Sequence of the first protein:
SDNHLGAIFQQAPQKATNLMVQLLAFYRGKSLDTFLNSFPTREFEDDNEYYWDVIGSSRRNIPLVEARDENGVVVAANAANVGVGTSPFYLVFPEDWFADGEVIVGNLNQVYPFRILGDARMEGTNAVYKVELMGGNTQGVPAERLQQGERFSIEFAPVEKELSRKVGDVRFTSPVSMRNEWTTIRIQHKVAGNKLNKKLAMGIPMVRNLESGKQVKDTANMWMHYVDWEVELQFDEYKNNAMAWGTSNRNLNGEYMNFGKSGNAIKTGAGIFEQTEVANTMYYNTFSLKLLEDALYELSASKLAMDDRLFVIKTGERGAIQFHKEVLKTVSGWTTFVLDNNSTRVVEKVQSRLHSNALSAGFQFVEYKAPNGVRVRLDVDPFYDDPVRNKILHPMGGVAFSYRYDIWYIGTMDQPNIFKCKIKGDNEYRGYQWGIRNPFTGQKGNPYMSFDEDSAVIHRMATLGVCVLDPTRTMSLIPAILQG

The following describes two proteins that form a bound complex.

Interface contacts:
Residue M142 in the first protein interacts with residue D283 in the second protein (closest heavy-atom distance 3.0 Å).
Residue S77 in the first protein is in contact with residue L110 in the second protein (closest heavy-atom distance 3.5 Å).
Residue E318 in the first protein contacts residue Y119 in the second protein (closest heavy-atom distance 3.2 Å).
Residue L272 in the first protein interacts with residue S151 in the second protein (closest heavy-atom distance 3.7 Å).
Residue M302 in the first protein is in contact with residue N144 in the second protein (closest heavy-atom distance 3.3 Å).
Residue T306 in the first protein interacts with residue I123 in the second protein (closest heavy-atom distance 3.5 Å).
Residue V298 in the first protein contacts residue K148 in the second protein (closest heavy-atom distance 3.5 Å).
Residue L272 in the first protein is in contact with residue E150 in the second protein (closest heavy-atom distance 3.3 Å).
Residue T306 in the first protein is in contact with residue E121 in the second protein (closest heavy-atom distance 3.7 Å).
Residue S77 in the first protein contacts residue D114 in the second protein (closest heavy-atom distance 3.0 Å).
Residue E143 in the first protein contacts residue T68 in the second protein (closest heavy-atom distance 3.4 Å).
Residue R80 in the first protein is in contact with residue L110 in the second protein (closest heavy-atom distance 3.5 Å).
Residue G144 in the first protein contacts residue R9 in the second protein (closest heavy-atom distance 3.1 Å).
Residue R171 in the first protein interacts with residue E112 in the second protein (closest heavy-atom distance 3.4 Å).
Residue E143 in the first protein is in contact with residue L73 in the second protein (closest heavy-atom distance 3.5 Å).
Residue N300 in the first protein interacts with residue Y116 in the second protein (closest heavy-atom distance 2.8 Å).
Residue E318 in the first protein interacts with residue R101 in the second protein (closest heavy-atom distance 3.4 Å).
Residue A315 in the first protein interacts with residue Y119 in the second protein (closest heavy-atom distance 3.4 Å).
Residue A299 in the first protein interacts with residue Y116 in the second protein (closest heavy-atom distance 3.4 Å).
Residue R79 in the first protein interacts with residue E112 in the second protein (closest heavy-atom distance 3.8 Å).
Residue K310 in the first protein is in contact with residue I99 in the second protein (closest heavy-atom distance 3.8 Å).
Residue M142 in the first protein is in contact with residue R9 in the second protein (closest heavy-atom distance 3.7 Å).
Residue N81 in the first protein interacts with residue E112 in the second protein (closest heavy-atom distance 3.3 Å).
Residue R171 in the first protein contacts residue R105 in the second protein (closest heavy-atom distance 3.4 Å).
Residue R80 in the first protein is in contact with residue E112 in the second protein (closest heavy-atom distance 3.8 Å).
Residue D314 in the first protein interacts with residue Y119 in the second protein (closest heavy-atom distance 2.4 Å).
Residue K310 in the first protein contacts residue N97 in the second protein (closest heavy-atom distance 3.6 Å).
Residue M302 in the first protein interacts with residue Y119 in the second protein (closest heavy-atom distance 3.6 Å).
Residue K323 in the first protein is in contact with residue Q115 in the second protein (closest heavy-atom distance 2.4 Å).
Residue T145 in the first protein is in contact with residue L73 in the second protein (closest heavy-atom distance 3.5 Å).
Residue S322 in the first protein is in contact with residue E113 in the second protein (closest heavy-atom distance 4.1 Å).
Residue G144 in the first protein contacts residue D283 in the second protein (closest heavy-atom distance 3.2 Å).
Residue T301 in the first protein is in contact with residue K118 in the second protein (closest heavy-atom distance 3.6 Å).
Residue Y303 in the first protein is in contact with residue N144 in the second protein (closest heavy-atom distance 2.7 Å).
Residue D314 in the first protein interacts with residue R101 in the second protein (closest heavy-atom distance 2.9 Å).
Residue Y304 in the first protein contacts residue E121 in the second protein (closest heavy-atom distance 3.5 Å).
Residue G144 in the first protein is in contact with residue T68 in the second protein (closest heavy-atom distance 3.7 Å).
Residue E143 in the first protein interacts with residue K66 in the second protein (closest heavy-atom distance 2.8 Å).
Residue D314 in the first protein contacts residue L214 in the second protein (closest heavy-atom distance 3.3 Å).
Residue R79 in the first protein interacts with residue E113 in the second protein (closest heavy-atom distance 2.9 Å).
Residue L311 in the first protein interacts with residue I99 in the second protein (closest heavy-atom distance 3.7 Å).
Residue S308 in the first protein interacts with residue N97 in the second protein (closest heavy-atom distance 3.1 Å).
Residue T145 in the first protein is in contact with residue L242 in the second protein (closest heavy-atom distance 3.3 Å).
Residue L311 in the first protein contacts residue E121 in the second protein (closest heavy-atom distance 4.0 Å).
Residue D116 in the first protein interacts with residue S4 in the second protein (closest heavy-atom distance 3.2 Å).
Residue N146 in the first protein contacts residue L73 in the second protein (closest heavy-atom distance 3.4 Å).
Residue E143 in the first protein is in contact with residue D283 in the second protein (closest heavy-atom distance 3.6 Å).
Residue S77 in the first protein interacts with residue S111 in the second protein (closest heavy-atom distance 3.3 Å).
Residue N146 in the first protein interacts with residue A72 in the second protein (closest heavy-atom distance 3.3 Å).
Residue M142 in the first protein interacts with residue Y64 in the second protein (closest heavy-atom distance 2.9 Å).
Residue G144 in the first protein is in contact with residue V281 in the second protein (closest heavy-atom distance 3.6 Å).
Residue R88 in the first protein contacts residue K66 in the second protein (closest heavy-atom distance 3.0 Å).
Residue S322 in the first protein contacts residue F117 in the second protein (closest heavy-atom distance 3.8 Å).
Residue R141 in the first protein contacts residue Y64 in the second protein (closest heavy-atom distance 3.4 Å).
Residue Y303 in the first protein contacts residue K143 in the second protein (closest heavy-atom distance 3.7 Å).
Residue S322 in the first protein contacts residue Q115 in the second protein (closest heavy-atom distance 3.9 Å).
Residue E318 in the first protein is in contact with residue F117 in the second protein (closest heavy-atom distance 3.2 Å).
Residue R79 in the first protein interacts with residue S111 in the second protein (closest heavy-atom distance 3.2 Å).
Residue K310 in the first protein is in contact with residue T215 in the second protein (closest heavy-atom distance 2.4 Å).
Residue N305 in the first protein interacts with residue E121 in the second protein (closest heavy-atom distance 2.7 Å).

Sequence of the second protein:
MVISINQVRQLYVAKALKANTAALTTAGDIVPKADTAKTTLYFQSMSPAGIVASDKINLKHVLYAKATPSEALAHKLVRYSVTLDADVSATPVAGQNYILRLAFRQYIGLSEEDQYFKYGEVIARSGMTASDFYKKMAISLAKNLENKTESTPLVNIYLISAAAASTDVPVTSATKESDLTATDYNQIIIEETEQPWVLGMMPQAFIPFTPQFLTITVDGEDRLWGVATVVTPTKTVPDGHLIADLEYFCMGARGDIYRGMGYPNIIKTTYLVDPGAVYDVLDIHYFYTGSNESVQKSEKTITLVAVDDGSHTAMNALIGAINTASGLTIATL